Sequence of chain A:
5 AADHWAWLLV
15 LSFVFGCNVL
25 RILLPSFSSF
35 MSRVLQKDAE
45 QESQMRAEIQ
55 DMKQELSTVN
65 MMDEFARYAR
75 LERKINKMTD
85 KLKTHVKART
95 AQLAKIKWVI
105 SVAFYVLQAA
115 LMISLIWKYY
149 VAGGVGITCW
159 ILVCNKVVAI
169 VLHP

Sequence of chain B:
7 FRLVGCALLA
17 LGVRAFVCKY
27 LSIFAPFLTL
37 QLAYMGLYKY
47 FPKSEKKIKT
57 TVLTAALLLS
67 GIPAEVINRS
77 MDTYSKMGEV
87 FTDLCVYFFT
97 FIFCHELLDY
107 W

The following describes two proteins that form a bound complex.

Residue-level contacts at the interface:
Residue C157 in chain A interacts with residue F94 in chain B (closest heavy-atom distance 4.1 Å).
Residue K164 in chain A is in contact with residue F87 in chain B (closest heavy-atom distance 3.2 Å).
Residue I159 in chain A contacts residue F94 in chain B (closest heavy-atom distance 5.0 Å).
Residue K164 in chain A is in contact with residue C91 in chain B (closest heavy-atom distance 2.8 Å).
Residue H8 in chain A is in contact with residue D105 in chain B (closest heavy-atom distance 3.7 Å).
Residue V161 in chain A contacts residue I98 in chain B (closest heavy-atom distance 4.5 Å).
Residue W158 in chain A interacts with residue I98 in chain B (closest heavy-atom distance 3.8 Å).
Residue C162 in chain A is in contact with residue F95 in chain B (closest heavy-atom distance 4.5 Å).
Residue W158 in chain A interacts with residue F94 in chain B (closest heavy-atom distance 2.6 Å).
Residue L12 in chain A interacts with residue E102 in chain B (closest heavy-atom distance 3.2 Å).
Residue L15 in chain A interacts with residue E102 in chain B (closest heavy-atom distance 4.7 Å).
Residue V161 in chain A interacts with residue C91 in chain B (closest heavy-atom distance 3.7 Å).
Residue V165 in chain A contacts residue F95 in chain B (closest heavy-atom distance 4.9 Å).
Residue L15 in chain A contacts residue I98 in chain B (closest heavy-atom distance 4.8 Å).
Residue V165 in chain A interacts with residue C91 in chain B (closest heavy-atom distance 3.9 Å).
Residue H8 in chain A interacts with residue E102 in chain B (closest heavy-atom distance 2.5 Å).
Residue V161 in chain A interacts with residue F94 in chain B (closest heavy-atom distance 3.2 Å).